Sequence of chain A:
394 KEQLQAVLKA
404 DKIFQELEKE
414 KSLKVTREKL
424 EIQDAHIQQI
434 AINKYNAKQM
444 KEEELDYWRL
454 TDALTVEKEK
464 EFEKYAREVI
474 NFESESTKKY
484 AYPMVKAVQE

Contacts between the two chains:
Residue H150 in chain B contacts residue M487 in chain A (closest heavy-atom distance 4.6 Å).
Residue K147 in chain B is in contact with residue R470 in chain A (closest heavy-atom distance 4.5 Å).
Residue V146 in chain B is in contact with residue V491 in chain A (closest heavy-atom distance 2.7 Å).
Residue S151 in chain B is in contact with residue V488 in chain A (closest heavy-atom distance 4.2 Å).
Residue K147 in chain B interacts with residue V491 in chain A (closest heavy-atom distance 3.8 Å).
Residue L155 in chain B interacts with residue M487 in chain A (closest heavy-atom distance 4.8 Å).
Residue V146 in chain B contacts residue Q492 in chain A (closest heavy-atom distance 4.7 Å).
Residue S151 in chain B contacts residue M487 in chain A (closest heavy-atom distance 3.6 Å).
Residue R148 in chain B interacts with residue E466 in chain A (closest heavy-atom distance 3.5 Å).
Residue K147 in chain B interacts with residue E466 in chain A (closest heavy-atom distance 4.5 Å).
Residue R148 in chain B is in contact with residue R470 in chain A (closest heavy-atom distance 3.7 Å).
Residue L154 in chain B contacts residue M487 in chain A (closest heavy-atom distance 4.0 Å).

Sequence of chain B:
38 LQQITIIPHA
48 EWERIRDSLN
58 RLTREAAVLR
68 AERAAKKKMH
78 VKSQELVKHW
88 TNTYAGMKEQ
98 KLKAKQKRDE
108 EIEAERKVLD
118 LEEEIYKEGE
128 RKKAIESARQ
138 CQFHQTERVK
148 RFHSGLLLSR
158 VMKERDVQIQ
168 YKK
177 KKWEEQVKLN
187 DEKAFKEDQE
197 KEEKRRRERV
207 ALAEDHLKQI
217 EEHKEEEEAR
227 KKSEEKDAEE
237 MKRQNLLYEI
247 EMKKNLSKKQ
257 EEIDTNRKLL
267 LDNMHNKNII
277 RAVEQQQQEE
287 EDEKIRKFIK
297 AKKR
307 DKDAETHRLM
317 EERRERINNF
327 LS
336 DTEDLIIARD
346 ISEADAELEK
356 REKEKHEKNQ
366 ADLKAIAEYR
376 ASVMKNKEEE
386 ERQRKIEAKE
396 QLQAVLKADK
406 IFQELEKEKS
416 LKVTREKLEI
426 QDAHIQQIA

These two protein chains interact to form a complex.